Sequence of protein 1:
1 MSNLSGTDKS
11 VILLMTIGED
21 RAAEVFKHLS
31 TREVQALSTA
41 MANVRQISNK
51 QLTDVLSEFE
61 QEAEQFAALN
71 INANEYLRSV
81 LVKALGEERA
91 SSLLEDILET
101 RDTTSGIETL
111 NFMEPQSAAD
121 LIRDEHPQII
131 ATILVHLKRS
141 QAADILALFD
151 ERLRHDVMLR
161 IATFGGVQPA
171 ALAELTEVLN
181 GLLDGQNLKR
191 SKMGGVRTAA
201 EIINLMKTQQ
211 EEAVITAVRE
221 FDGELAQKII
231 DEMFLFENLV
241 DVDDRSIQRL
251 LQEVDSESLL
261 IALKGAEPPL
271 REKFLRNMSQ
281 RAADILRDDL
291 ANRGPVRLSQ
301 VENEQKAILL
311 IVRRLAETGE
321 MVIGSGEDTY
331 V

Interface contacts:
Residue P169 in protein 2 interacts with residue N187 in protein 1 (closest heavy-atom distance 3.4 Å).
Residue L159 in protein 2 is in contact with residue F221 in protein 1 (closest heavy-atom distance 3.6 Å).
Residue Q35 in protein 2 interacts with residue L93 in protein 1 (closest heavy-atom distance 3.2 Å).
Residue T39 in protein 2 contacts residue I97 in protein 1 (closest heavy-atom distance 3.6 Å).
Residue R139 in protein 2 contacts residue T198 in protein 1 (closest heavy-atom distance 3.2 Å).
Residue A143 in protein 2 contacts residue L205 in protein 1 (closest heavy-atom distance 3.6 Å).
Residue A147 in protein 2 contacts residue Q210 in protein 1 (closest heavy-atom distance 3.0 Å).
Residue G18 in protein 2 interacts with residue Y76 in protein 1 (closest heavy-atom distance 2.9 Å).
Residue Q46 in protein 2 is in contact with residue A68 in protein 1 (closest heavy-atom distance 2.3 Å).
Residue P295 in protein 2 interacts with residue Y330 in protein 1 (closest heavy-atom distance 3.5 Å).
Residue F164 in protein 2 contacts residue S191 in protein 1 (closest heavy-atom distance 3.6 Å).
Residue L298 in protein 2 contacts residue V331 in protein 1 (closest heavy-atom distance 3.6 Å).
Residue E24 in protein 2 interacts with residue K83 in protein 1 (closest heavy-atom distance 3.0 Å).
Residue P295 in protein 2 contacts residue V331 in protein 1 (closest heavy-atom distance 3.3 Å).
Residue L14 in protein 2 interacts with residue Y76 in protein 1 (closest heavy-atom distance 2.3 Å).
Residue I47 in protein 2 is in contact with residue L69 in protein 1 (closest heavy-atom distance 3.6 Å).
Residue Q46 in protein 2 is in contact with residue F66 in protein 1 (closest heavy-atom distance 3.0 Å).
Residue G166 in protein 2 is in contact with residue R190 in protein 1 (closest heavy-atom distance 2.3 Å).
Residue R139 in protein 2 is in contact with residue E201 in protein 1 (closest heavy-atom distance 2.2 Å).
Residue A23 in protein 2 contacts residue K83 in protein 1 (closest heavy-atom distance 3.5 Å).
Residue N49 in protein 2 interacts with residue A68 in protein 1 (closest heavy-atom distance 3.5 Å).
Residue F164 in protein 2 is in contact with residue K192 in protein 1 (closest heavy-atom distance 3.6 Å).
Residue E19 in protein 2 interacts with residue S79 in protein 1 (closest heavy-atom distance 2.7 Å).
Residue M41 in protein 2 contacts residue L77 in protein 1 (closest heavy-atom distance 3.4 Å).
Residue R297 in protein 2 is in contact with residue D243 in protein 1 (closest heavy-atom distance 2.4 Å).
Residue H155 in protein 2 is in contact with residue A217 in protein 1 (closest heavy-atom distance 3.2 Å).
Residue R139 in protein 2 is in contact with residue I202 in protein 1 (closest heavy-atom distance 3.2 Å).
Residue A23 in protein 2 interacts with residue A84 in protein 1 (closest heavy-atom distance 3.6 Å).
Residue F164 in protein 2 contacts residue M193 in protein 1 (closest heavy-atom distance 3.0 Å).
Residue S38 in protein 2 contacts residue I97 in protein 1 (closest heavy-atom distance 3.4 Å).
Residue V167 in protein 2 contacts residue S191 in protein 1 (closest heavy-atom distance 3.1 Å).
Residue F164 in protein 2 contacts residue G194 in protein 1 (closest heavy-atom distance 3.1 Å).
Residue A22 in protein 2 contacts residue V80 in protein 1 (closest heavy-atom distance 3.6 Å).
Residue H155 in protein 2 contacts residue V214 in protein 1 (closest heavy-atom distance 3.5 Å).
Residue E19 in protein 2 contacts residue V80 in protein 1 (closest heavy-atom distance 3.2 Å).
Residue M15 in protein 2 is in contact with residue Y76 in protein 1 (closest heavy-atom distance 3.2 Å).
Residue S48 in protein 2 interacts with residue Q65 in protein 1 (closest heavy-atom distance 3.2 Å).
Residue M158 in protein 2 is in contact with residue I202 in protein 1 (closest heavy-atom distance 3.7 Å).
Residue Q46 in protein 2 is in contact with residue N70 in protein 1 (closest heavy-atom distance 2.8 Å).
Residue M41 in protein 2 interacts with residue A73 in protein 1 (closest heavy-atom distance 3.5 Å).
Residue I47 in protein 2 interacts with residue A68 in protein 1 (closest heavy-atom distance 3.2 Å).
Residue E19 in protein 2 interacts with residue Y76 in protein 1 (closest heavy-atom distance 3.5 Å).
Residue L298 in protein 2 is in contact with residue T329 in protein 1 (closest heavy-atom distance 3.3 Å).
Residue P169 in protein 2 interacts with residue L188 in protein 1 (closest heavy-atom distance 3.5 Å).
Residue H136 in protein 2 interacts with residue M193 in protein 1 (closest heavy-atom distance 3.5 Å).
Residue D20 in protein 2 is in contact with residue K83 in protein 1 (closest heavy-atom distance 3.5 Å).
Residue I161 in protein 2 contacts residue G195 in protein 1 (closest heavy-atom distance 3.0 Å).
Residue L146 in protein 2 contacts residue I202 in protein 1 (closest heavy-atom distance 3.6 Å).
Residue A22 in protein 2 is in contact with residue Y76 in protein 1 (closest heavy-atom distance 3.5 Å).
Residue G166 in protein 2 contacts residue S191 in protein 1 (closest heavy-atom distance 3.0 Å).
Residue H155 in protein 2 interacts with residue A213 in protein 1 (closest heavy-atom distance 3.2 Å).
Residue M158 in protein 2 contacts residue I203 in protein 1 (closest heavy-atom distance 3.5 Å).
Residue N49 in protein 2 is in contact with residue A67 in protein 1 (closest heavy-atom distance 3.6 Å).
Residue A42 in protein 2 contacts residue I97 in protein 1 (closest heavy-atom distance 3.4 Å).
Residue R139 in protein 2 interacts with residue L205 in protein 1 (closest heavy-atom distance 3.5 Å).
Residue I161 in protein 2 interacts with residue A199 in protein 1 (closest heavy-atom distance 3.5 Å).
Residue G165 in protein 2 contacts residue R190 in protein 1 (closest heavy-atom distance 3.3 Å).
Residue E19 in protein 2 interacts with residue K83 in protein 1 (closest heavy-atom distance 3.1 Å).
Residue V135 in protein 2 is in contact with residue M193 in protein 1 (closest heavy-atom distance 3.5 Å).
Residue V135 in protein 2 contacts residue G194 in protein 1 (closest heavy-atom distance 3.6 Å).

Sequence of protein 2:
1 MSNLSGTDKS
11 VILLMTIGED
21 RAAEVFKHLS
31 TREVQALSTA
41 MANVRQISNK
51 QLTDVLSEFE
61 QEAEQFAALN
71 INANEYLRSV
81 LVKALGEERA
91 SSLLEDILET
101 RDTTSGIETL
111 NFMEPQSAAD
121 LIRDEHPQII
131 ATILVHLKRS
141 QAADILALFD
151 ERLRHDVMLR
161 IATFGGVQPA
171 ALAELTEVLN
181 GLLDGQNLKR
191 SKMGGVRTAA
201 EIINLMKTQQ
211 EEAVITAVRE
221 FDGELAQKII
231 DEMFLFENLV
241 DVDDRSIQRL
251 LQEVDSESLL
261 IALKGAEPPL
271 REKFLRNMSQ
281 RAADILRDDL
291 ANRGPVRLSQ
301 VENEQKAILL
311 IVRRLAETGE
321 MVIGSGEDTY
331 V

These two protein chains interact to form a complex.